This data describes a binding interaction between two proteins.

Sequence of chain B:
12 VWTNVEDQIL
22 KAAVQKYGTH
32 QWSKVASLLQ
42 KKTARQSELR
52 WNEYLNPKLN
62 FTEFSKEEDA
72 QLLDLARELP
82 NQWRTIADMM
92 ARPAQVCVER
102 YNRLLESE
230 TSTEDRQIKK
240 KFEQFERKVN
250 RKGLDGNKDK

Interface contacts:
Residue N1087 in chain A is in contact with residue Q83 in chain B (closest heavy-atom distance 4.0 Å).
Residue A1084 in chain A interacts with residue N82 in chain B (closest heavy-atom distance 4.5 Å).
Residue A1084 in chain A interacts with residue Q83 in chain B (closest heavy-atom distance 4.4 Å).

Sequence of chain A:
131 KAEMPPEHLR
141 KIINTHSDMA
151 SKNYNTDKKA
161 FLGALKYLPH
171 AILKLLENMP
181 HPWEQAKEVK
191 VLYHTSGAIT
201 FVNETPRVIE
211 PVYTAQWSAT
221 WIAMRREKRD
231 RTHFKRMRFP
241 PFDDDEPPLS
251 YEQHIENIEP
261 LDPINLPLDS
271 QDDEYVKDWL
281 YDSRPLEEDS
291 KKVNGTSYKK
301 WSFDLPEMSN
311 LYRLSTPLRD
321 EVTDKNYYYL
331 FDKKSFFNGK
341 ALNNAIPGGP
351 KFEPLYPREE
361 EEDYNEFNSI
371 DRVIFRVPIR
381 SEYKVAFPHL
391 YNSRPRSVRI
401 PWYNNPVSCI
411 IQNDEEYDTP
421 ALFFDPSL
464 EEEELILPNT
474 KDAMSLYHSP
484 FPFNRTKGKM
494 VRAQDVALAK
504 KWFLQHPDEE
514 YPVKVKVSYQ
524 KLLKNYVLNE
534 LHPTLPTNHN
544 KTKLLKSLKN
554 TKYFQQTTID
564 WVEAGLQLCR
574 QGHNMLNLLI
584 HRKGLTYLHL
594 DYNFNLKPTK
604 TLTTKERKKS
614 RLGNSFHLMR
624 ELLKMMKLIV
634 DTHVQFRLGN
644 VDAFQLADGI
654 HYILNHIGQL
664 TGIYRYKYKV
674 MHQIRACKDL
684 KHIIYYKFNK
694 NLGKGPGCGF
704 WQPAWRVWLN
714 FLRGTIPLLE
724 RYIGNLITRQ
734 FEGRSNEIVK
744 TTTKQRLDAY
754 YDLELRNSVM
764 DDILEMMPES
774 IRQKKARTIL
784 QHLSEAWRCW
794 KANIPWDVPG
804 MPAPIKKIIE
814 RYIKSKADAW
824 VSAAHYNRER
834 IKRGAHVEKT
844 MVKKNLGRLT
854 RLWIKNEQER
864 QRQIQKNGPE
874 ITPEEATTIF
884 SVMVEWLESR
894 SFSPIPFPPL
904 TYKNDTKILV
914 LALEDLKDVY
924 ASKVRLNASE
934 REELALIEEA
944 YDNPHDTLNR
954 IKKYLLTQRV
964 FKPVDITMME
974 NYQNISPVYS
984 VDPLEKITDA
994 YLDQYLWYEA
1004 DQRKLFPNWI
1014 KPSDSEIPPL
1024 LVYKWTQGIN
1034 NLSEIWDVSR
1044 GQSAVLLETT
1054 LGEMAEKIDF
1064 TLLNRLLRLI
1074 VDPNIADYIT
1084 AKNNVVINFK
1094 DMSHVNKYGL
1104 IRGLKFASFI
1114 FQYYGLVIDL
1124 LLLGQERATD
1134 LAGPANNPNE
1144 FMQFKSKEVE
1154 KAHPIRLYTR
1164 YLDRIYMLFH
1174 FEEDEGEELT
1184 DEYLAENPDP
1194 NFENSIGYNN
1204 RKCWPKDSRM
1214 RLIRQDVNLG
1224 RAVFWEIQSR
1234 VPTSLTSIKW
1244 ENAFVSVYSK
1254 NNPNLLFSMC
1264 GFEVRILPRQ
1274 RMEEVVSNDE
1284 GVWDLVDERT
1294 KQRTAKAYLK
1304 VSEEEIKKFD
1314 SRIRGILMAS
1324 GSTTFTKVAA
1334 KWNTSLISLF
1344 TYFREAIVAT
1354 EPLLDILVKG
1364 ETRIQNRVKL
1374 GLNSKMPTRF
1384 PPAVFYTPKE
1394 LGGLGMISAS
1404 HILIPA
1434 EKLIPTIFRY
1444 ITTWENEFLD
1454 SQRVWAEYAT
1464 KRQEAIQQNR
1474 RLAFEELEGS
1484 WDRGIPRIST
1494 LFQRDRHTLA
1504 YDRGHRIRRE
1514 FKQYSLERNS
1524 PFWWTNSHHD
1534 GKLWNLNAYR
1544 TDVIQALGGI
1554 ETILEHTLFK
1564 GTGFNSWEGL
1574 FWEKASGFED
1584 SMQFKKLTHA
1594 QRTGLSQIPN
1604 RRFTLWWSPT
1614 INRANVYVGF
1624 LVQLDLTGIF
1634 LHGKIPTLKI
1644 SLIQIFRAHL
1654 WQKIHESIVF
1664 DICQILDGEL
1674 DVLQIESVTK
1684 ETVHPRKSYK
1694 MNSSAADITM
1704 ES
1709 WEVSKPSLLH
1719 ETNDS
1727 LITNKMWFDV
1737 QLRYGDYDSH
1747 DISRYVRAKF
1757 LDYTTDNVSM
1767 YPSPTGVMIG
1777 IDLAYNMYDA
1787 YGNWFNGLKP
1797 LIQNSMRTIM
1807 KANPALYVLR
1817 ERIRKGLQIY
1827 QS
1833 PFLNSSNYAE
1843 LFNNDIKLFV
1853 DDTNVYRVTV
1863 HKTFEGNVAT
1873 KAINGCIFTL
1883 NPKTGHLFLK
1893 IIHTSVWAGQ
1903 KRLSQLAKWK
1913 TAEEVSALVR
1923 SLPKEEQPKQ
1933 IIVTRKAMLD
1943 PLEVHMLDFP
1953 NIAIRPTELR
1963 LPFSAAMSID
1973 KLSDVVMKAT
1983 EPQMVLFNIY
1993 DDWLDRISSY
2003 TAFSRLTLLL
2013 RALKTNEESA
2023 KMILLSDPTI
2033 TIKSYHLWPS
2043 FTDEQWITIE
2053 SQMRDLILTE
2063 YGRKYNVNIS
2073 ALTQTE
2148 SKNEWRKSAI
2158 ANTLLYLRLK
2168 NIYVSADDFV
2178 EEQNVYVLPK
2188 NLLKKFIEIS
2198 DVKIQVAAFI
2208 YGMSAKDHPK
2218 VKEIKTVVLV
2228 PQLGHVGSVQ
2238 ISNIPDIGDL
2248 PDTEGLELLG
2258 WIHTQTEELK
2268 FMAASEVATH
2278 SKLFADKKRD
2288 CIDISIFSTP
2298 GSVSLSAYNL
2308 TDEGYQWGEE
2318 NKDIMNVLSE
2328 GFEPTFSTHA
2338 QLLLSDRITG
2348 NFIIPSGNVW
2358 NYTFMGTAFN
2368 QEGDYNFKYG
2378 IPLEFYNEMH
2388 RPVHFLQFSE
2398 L